Sequence of the first protein:
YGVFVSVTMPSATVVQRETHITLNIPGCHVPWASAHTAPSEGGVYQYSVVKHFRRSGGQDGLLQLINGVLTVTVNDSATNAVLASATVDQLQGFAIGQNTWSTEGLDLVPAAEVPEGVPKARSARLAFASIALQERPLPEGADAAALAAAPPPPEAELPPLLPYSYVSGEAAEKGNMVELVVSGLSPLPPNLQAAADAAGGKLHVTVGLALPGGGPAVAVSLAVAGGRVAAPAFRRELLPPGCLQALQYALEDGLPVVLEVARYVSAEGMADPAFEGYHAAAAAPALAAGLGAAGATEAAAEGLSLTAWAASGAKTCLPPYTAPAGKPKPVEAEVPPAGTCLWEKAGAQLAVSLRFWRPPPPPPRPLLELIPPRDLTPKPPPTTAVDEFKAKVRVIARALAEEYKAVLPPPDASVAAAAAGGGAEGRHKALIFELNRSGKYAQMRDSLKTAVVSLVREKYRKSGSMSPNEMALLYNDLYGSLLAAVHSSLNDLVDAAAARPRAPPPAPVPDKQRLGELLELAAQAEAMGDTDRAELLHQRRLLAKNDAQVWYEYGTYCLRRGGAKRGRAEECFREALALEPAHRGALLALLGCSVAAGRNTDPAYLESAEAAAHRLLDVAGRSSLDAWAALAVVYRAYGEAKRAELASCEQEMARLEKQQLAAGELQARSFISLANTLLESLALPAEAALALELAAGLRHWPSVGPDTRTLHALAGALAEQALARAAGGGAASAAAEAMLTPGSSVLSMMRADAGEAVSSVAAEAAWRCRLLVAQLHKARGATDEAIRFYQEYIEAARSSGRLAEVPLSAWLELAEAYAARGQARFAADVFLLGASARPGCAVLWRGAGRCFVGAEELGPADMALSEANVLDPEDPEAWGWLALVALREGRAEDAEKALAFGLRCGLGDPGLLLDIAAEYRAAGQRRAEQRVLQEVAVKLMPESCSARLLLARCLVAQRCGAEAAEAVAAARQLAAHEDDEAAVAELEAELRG

Contacts between the two chains:
Residue I1513 in the second protein contacts residue Y514 in the first protein (closest heavy-atom distance 4.0 Å).
Residue A1765 in the second protein contacts residue N526 in the first protein (closest heavy-atom distance 3.5 Å).
Residue V1764 in the second protein interacts with residue S523 in the first protein (closest heavy-atom distance 3.8 Å).
Residue G1766 in the second protein contacts residue H522 in the first protein (closest heavy-atom distance 3.6 Å).
Residue A1765 in the second protein is in contact with residue H522 in the first protein (closest heavy-atom distance 4.4 Å).
Residue I1513 in the second protein contacts residue N511 in the first protein (closest heavy-atom distance 4.0 Å).

Sequence of the second protein:
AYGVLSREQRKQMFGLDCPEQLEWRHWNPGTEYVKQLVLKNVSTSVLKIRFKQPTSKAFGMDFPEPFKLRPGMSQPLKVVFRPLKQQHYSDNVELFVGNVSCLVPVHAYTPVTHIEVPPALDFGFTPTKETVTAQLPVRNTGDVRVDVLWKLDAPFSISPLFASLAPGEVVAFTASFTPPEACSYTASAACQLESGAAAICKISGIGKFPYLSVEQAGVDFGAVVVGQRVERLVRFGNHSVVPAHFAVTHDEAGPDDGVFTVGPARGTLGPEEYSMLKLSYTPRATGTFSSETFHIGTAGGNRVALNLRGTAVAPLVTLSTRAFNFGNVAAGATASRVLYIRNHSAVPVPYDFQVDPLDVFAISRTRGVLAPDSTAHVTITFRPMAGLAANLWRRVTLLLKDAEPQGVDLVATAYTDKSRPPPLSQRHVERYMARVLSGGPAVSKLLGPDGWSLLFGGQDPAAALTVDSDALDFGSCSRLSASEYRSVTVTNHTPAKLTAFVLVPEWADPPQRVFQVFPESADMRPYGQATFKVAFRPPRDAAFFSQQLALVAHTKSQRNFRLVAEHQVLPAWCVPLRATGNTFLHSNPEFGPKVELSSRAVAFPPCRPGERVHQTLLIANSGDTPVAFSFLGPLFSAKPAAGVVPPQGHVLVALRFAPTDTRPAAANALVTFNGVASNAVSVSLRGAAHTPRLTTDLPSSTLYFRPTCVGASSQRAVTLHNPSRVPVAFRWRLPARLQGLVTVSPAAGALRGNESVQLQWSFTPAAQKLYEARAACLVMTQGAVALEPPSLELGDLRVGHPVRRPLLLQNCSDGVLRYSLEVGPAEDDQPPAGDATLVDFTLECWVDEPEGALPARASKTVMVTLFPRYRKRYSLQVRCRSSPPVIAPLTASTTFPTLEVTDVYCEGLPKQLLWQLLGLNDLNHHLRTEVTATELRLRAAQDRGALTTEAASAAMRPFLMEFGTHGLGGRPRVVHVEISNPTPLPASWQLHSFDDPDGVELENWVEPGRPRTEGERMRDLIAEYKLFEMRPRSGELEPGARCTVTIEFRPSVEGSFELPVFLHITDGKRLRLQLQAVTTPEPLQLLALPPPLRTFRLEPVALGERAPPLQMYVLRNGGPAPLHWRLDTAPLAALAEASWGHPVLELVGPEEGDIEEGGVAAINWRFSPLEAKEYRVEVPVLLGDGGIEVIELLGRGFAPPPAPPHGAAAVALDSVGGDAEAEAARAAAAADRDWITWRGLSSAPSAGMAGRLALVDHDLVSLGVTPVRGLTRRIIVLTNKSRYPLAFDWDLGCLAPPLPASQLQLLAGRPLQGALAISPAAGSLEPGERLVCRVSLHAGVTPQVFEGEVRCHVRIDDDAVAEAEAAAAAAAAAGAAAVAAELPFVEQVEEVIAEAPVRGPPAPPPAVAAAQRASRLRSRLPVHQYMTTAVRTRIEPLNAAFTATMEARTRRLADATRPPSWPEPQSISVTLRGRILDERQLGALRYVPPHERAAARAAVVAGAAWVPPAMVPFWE

These two protein chains interact to form a complex.